Sequence of chain A:
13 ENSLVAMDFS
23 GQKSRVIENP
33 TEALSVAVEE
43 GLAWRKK

Sequence of chain B:
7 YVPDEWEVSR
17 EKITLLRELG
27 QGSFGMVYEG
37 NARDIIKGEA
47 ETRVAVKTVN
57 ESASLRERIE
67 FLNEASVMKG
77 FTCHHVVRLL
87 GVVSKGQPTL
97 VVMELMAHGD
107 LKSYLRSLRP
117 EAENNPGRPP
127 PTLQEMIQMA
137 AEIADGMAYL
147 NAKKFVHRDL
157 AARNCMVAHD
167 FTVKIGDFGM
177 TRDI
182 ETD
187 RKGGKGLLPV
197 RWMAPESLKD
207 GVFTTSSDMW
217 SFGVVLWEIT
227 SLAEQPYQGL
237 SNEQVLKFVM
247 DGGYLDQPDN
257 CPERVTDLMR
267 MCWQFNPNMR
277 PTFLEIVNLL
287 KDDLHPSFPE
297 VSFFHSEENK

Interface contacts:
Residue R62 in chain B interacts with residue L16 in chain A (closest heavy-atom distance 4.0 Å).
Residue R62 in chain B interacts with residue A39 in chain A (closest heavy-atom distance 3.6 Å).
Residue G189 in chain B is in contact with residue S22 in chain A (closest heavy-atom distance 3.9 Å).
Residue K191 in chain B is in contact with residue V38 in chain A (closest heavy-atom distance 4.0 Å).
Residue L193 in chain B contacts residue L16 in chain A (closest heavy-atom distance 3.9 Å).
Residue K191 in chain B contacts residue D20 in chain A (closest heavy-atom distance 3.7 Å).
Residue L193 in chain B interacts with residue A39 in chain A (closest heavy-atom distance 3.9 Å).
Residue L61 in chain B interacts with residue L44 in chain A (closest heavy-atom distance 3.3 Å).
Residue K188 in chain B contacts residue F21 in chain A (closest heavy-atom distance 3.6 Å).
Residue W198 in chain B interacts with residue S15 in chain A (closest heavy-atom distance 4.0 Å).
Residue G192 in chain B interacts with residue M19 in chain A (closest heavy-atom distance 2.8 Å).
Residue Q231 in chain B contacts residue E13 in chain A (closest heavy-atom distance 3.7 Å).
Residue V196 in chain B interacts with residue M19 in chain A (closest heavy-atom distance 3.6 Å).
Residue G189 in chain B contacts residue F21 in chain A (closest heavy-atom distance 3.9 Å).
Residue R112 in chain B is in contact with residue E13 in chain A (closest heavy-atom distance 2.7 Å).
Residue R62 in chain B interacts with residue G43 in chain A (closest heavy-atom distance 4.0 Å).
Residue L193 in chain B contacts residue V38 in chain A (closest heavy-atom distance 3.5 Å).
Residue K108 in chain B interacts with residue E13 in chain A (closest heavy-atom distance 4.1 Å).
Residue P195 in chain B is in contact with residue S15 in chain A (closest heavy-atom distance 3.7 Å).
Residue S203 in chain B is in contact with residue F21 in chain A (closest heavy-atom distance 3.5 Å).
Residue L61 in chain B is in contact with residue R47 in chain A (closest heavy-atom distance 4.1 Å).
Residue G190 in chain B contacts residue F21 in chain A (closest heavy-atom distance 3.2 Å).
Residue G192 in chain B contacts residue A18 in chain A (closest heavy-atom distance 3.4 Å).
Residue N238 in chain B is in contact with residue V17 in chain A (closest heavy-atom distance 3.6 Å).
Residue L204 in chain B interacts with residue S26 in chain A (closest heavy-atom distance 2.5 Å).
Residue G192 in chain B interacts with residue V38 in chain A (closest heavy-atom distance 3.3 Å).
Residue K205 in chain B is in contact with residue S26 in chain A (closest heavy-atom distance 3.4 Å).
Residue E66 in chain B is in contact with residue W46 in chain A (closest heavy-atom distance 4.0 Å).
Residue P195 in chain B interacts with residue L16 in chain A (closest heavy-atom distance 4.0 Å).
Residue R178 in chain B is in contact with residue W46 in chain A (closest heavy-atom distance 3.3 Å).
Residue E239 in chain B interacts with residue V28 in chain A (closest heavy-atom distance 3.8 Å).
Residue L193 in chain B is in contact with residue E42 in chain A (closest heavy-atom distance 2.9 Å).
Residue I65 in chain B interacts with residue R47 in chain A (closest heavy-atom distance 4.1 Å).
Residue R62 in chain B is in contact with residue E42 in chain A (closest heavy-atom distance 2.7 Å).
Residue L204 in chain B interacts with residue F21 in chain A (closest heavy-atom distance 3.6 Å).
Residue G207 in chain B is in contact with residue F21 in chain A (closest heavy-atom distance 3.1 Å).
Residue L193 in chain B contacts residue A18 in chain A (closest heavy-atom distance 4.0 Å).
Residue K188 in chain B is in contact with residue E42 in chain A (closest heavy-atom distance 3.0 Å).
Residue L242 in chain B interacts with residue V28 in chain A (closest heavy-atom distance 3.6 Å).
Residue M176 in chain B interacts with residue L16 in chain A (closest heavy-atom distance 4.1 Å).
Residue G190 in chain B is in contact with residue D20 in chain A (closest heavy-atom distance 3.7 Å).
Residue K191 in chain B contacts residue M19 in chain A (closest heavy-atom distance 3.1 Å).
Residue R159 in chain B is in contact with residue S15 in chain A (closest heavy-atom distance 2.6 Å).
Residue K191 in chain B interacts with residue E34 in chain A (closest heavy-atom distance 2.9 Å).
Residue Q231 in chain B interacts with residue N14 in chain A (closest heavy-atom distance 3.0 Å).
Residue L204 in chain B is in contact with residue M19 in chain A (closest heavy-atom distance 4.0 Å).
Residue G192 in chain B is in contact with residue V17 in chain A (closest heavy-atom distance 3.5 Å).
Residue G192 in chain B is in contact with residue E42 in chain A (closest heavy-atom distance 3.2 Å).
Residue L194 in chain B interacts with residue V17 in chain A (closest heavy-atom distance 2.8 Å).
Residue L242 in chain B is in contact with residue M19 in chain A (closest heavy-atom distance 3.7 Å).
Residue I65 in chain B interacts with residue W46 in chain A (closest heavy-atom distance 3.8 Å).
Residue L194 in chain B is in contact with residue L16 in chain A (closest heavy-atom distance 3.6 Å).
Residue L194 in chain B interacts with residue F21 in chain A (closest heavy-atom distance 3.4 Å).
Residue K191 in chain B contacts residue E42 in chain A (closest heavy-atom distance 3.9 Å).
Residue R62 in chain B interacts with residue W46 in chain A (closest heavy-atom distance 3.9 Å).
Residue L193 in chain B contacts residue V17 in chain A (closest heavy-atom distance 3.1 Å).
Residue G190 in chain B interacts with residue S22 in chain A (closest heavy-atom distance 3.3 Å).
Residue I65 in chain B contacts residue G43 in chain A (closest heavy-atom distance 3.7 Å).
Residue D206 in chain B is in contact with residue F21 in chain A (closest heavy-atom distance 3.9 Å).
Residue V196 in chain B interacts with residue V17 in chain A (closest heavy-atom distance 3.8 Å).

This data describes a binding interaction between two proteins.